Sequence of protein 1:
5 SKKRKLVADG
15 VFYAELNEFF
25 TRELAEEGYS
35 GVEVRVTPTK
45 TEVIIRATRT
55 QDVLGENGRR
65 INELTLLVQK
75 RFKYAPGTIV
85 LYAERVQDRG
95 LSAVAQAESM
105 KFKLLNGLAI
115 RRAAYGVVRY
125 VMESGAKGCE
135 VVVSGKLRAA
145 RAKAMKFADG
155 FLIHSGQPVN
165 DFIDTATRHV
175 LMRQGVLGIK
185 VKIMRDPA

The following describes two proteins that form a bound complex.

Sequence of protein 2:
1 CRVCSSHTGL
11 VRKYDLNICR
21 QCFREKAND

Interface contacts:
Residue V11 in protein 1 contacts residue Y14 in protein 2 (closest heavy-atom distance 2.2 Å).
Residue V11 in protein 1 contacts residue L16 in protein 2 (closest heavy-atom distance 4.7 Å).
Residue V11 in protein 1 contacts residue R2 in protein 2 (closest heavy-atom distance 4.8 Å).
Residue V11 in protein 1 contacts residue D15 in protein 2 (closest heavy-atom distance 3.8 Å).
Residue K7 in protein 1 contacts residue K13 in protein 2 (closest heavy-atom distance 4.9 Å).
Residue L10 in protein 1 contacts residue K13 in protein 2 (closest heavy-atom distance 1.6 Å).
Residue V15 in protein 1 is in contact with residue L16 in protein 2 (closest heavy-atom distance 4.8 Å).
Residue G14 in protein 1 contacts residue L16 in protein 2 (closest heavy-atom distance 4.9 Å).
Residue V15 in protein 1 contacts residue R2 in protein 2 (closest heavy-atom distance 3.7 Å).
Residue V11 in protein 1 is in contact with residue R12 in protein 2 (closest heavy-atom distance 4.7 Å).
Residue V11 in protein 1 is in contact with residue K13 in protein 2 (closest heavy-atom distance 2.7 Å).